Sequence of the second protein:
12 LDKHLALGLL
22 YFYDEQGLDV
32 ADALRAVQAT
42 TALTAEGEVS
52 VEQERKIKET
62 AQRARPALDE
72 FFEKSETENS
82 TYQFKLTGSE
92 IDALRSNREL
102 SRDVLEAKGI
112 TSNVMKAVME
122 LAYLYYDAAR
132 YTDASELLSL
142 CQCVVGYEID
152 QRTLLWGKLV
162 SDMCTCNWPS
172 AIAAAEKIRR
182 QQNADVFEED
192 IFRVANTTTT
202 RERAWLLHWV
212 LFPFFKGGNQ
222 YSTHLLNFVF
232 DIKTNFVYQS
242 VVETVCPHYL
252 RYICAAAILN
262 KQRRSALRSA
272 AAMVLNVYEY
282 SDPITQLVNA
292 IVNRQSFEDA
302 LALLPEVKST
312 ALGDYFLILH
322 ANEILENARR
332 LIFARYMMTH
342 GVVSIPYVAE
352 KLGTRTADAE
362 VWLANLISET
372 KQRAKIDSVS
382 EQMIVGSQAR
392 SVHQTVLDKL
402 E

The following describes two proteins that form a bound complex.

Sequence of the first protein:
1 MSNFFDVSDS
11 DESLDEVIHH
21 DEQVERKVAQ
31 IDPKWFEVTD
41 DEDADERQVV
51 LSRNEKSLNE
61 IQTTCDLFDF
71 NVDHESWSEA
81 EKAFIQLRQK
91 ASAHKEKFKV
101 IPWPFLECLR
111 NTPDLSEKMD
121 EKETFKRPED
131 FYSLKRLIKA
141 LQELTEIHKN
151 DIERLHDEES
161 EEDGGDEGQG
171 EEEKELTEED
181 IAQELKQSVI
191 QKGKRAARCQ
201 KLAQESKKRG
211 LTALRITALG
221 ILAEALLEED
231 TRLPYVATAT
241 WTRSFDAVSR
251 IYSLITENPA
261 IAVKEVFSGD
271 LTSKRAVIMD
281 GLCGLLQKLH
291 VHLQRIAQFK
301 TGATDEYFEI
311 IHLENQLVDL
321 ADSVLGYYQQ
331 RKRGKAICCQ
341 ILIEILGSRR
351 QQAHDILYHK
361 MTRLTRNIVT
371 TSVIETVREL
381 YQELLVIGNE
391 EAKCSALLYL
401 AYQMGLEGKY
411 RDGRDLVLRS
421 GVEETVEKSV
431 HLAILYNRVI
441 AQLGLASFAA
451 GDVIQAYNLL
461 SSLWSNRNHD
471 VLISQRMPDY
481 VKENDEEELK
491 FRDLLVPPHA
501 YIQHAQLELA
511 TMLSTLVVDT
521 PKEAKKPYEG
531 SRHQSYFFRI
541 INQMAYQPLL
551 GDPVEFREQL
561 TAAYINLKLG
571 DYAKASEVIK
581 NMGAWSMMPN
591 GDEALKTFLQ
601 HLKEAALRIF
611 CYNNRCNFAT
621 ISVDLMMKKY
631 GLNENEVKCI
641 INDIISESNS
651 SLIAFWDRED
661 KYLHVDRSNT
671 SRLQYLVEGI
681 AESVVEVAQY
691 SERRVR

Interface contacts:
Residue R414 in the first protein interacts with residue E280 in the second protein (closest heavy-atom distance 3.1 Å).
Residue A654 in the first protein contacts residue T340 in the second protein (closest heavy-atom distance 3.8 Å).
Residue R658 in the first protein contacts residue H341 in the second protein (closest heavy-atom distance 3.7 Å).
Residue S668 in the first protein is in contact with residue R391 in the second protein (closest heavy-atom distance 4.4 Å).
Residue R658 in the first protein contacts residue E299 in the second protein (closest heavy-atom distance 4.7 Å).
Residue I680 in the first protein contacts residue K400 in the second protein (closest heavy-atom distance 3.7 Å).
Residue D657 in the first protein interacts with residue V343 in the second protein (closest heavy-atom distance 4.2 Å).
Residue I680 in the first protein is in contact with residue V397 in the second protein (closest heavy-atom distance 3.9 Å).
Residue R411 in the first protein interacts with residue V278 in the second protein (closest heavy-atom distance 4.1 Å).
Residue L652 in the first protein is in contact with residue R391 in the second protein (closest heavy-atom distance 4.0 Å).
Residue S648 in the first protein is in contact with residue T340 in the second protein (closest heavy-atom distance 3.6 Å).
Residue A654 in the first protein interacts with residue H341 in the second protein (closest heavy-atom distance 4.0 Å).
Residue I653 in the first protein contacts residue R391 in the second protein (closest heavy-atom distance 4.4 Å).
Residue N642 in the first protein interacts with residue F298 in the second protein (closest heavy-atom distance 3.6 Å).
Residue F655 in the first protein contacts residue H341 in the second protein (closest heavy-atom distance 3.4 Å).
Residue L676 in the first protein interacts with residue V393 in the second protein (closest heavy-atom distance 4.1 Å).
Residue F655 in the first protein interacts with residue R391 in the second protein (closest heavy-atom distance 3.5 Å).
Residue D657 in the first protein is in contact with residue V344 in the second protein (closest heavy-atom distance 4.3 Å).
Residue F655 in the first protein interacts with residue V386 in the second protein (closest heavy-atom distance 4.0 Å).
Residue E659 in the first protein contacts residue V344 in the second protein (closest heavy-atom distance 3.3 Å).
Residue D643 in the first protein is in contact with residue R295 in the second protein (closest heavy-atom distance 3.3 Å).
Residue R411 in the first protein interacts with residue Y279 in the second protein (closest heavy-atom distance 2.3 Å).
Residue W656 in the first protein contacts residue G342 in the second protein (closest heavy-atom distance 3.3 Å).
Residue Y410 in the first protein interacts with residue Y279 in the second protein (closest heavy-atom distance 3.1 Å).
Residue S668 in the first protein is in contact with residue V393 in the second protein (closest heavy-atom distance 3.5 Å).
Residue R419 in the first protein interacts with residue T245 in the second protein (closest heavy-atom distance 4.0 Å).
Residue D415 in the first protein contacts residue E280 in the second protein (closest heavy-atom distance 3.3 Å).
Residue S646 in the first protein interacts with residue Q296 in the second protein (closest heavy-atom distance 3.9 Å).
Residue R414 in the first protein is in contact with residue V278 in the second protein (closest heavy-atom distance 4.4 Å).
Residue L676 in the first protein interacts with residue H394 in the second protein (closest heavy-atom distance 3.7 Å).
Residue S646 in the first protein interacts with residue R295 in the second protein (closest heavy-atom distance 3.9 Å).
Residue E647 in the first protein is in contact with residue Q296 in the second protein (closest heavy-atom distance 4.3 Å).
Residue I680 in the first protein contacts residue L401 in the second protein (closest heavy-atom distance 4.0 Å).
Residue N642 in the first protein interacts with residue Q296 in the second protein (closest heavy-atom distance 4.1 Å).
Residue E659 in the first protein contacts residue Y348 in the second protein (closest heavy-atom distance 3.5 Å).
Residue R672 in the first protein is in contact with residue H394 in the second protein (closest heavy-atom distance 3.9 Å).
Residue F655 in the first protein contacts residue T340 in the second protein (closest heavy-atom distance 4.3 Å).
Residue D643 in the first protein interacts with residue Q296 in the second protein (closest heavy-atom distance 3.4 Å).
Residue D666 in the first protein interacts with residue R391 in the second protein (closest heavy-atom distance 3.5 Å).
Residue K409 in the first protein interacts with residue Y279 in the second protein (closest heavy-atom distance 3.7 Å).
Residue K638 in the first protein contacts residue S297 in the second protein (closest heavy-atom distance 4.6 Å).
Residue W656 in the first protein is in contact with residue H341 in the second protein (closest heavy-atom distance 3.5 Å).
Residue R658 in the first protein interacts with residue Y348 in the second protein (closest heavy-atom distance 4.1 Å).
Residue F655 in the first protein is in contact with residue S388 in the second protein (closest heavy-atom distance 4.2 Å).
Residue C639 in the first protein contacts residue D300 in the second protein (closest heavy-atom distance 4.2 Å).
Residue N642 in the first protein interacts with residue S297 in the second protein (closest heavy-atom distance 3.7 Å).
Residue D415 in the first protein contacts residue Y279 in the second protein (closest heavy-atom distance 4.7 Å).
Residue F655 in the first protein contacts residue V343 in the second protein (closest heavy-atom distance 4.2 Å).
Residue S683 in the first protein contacts residue L401 in the second protein (closest heavy-atom distance 3.7 Å).
Residue K638 in the first protein is in contact with residue E299 in the second protein (closest heavy-atom distance 3.4 Å).
Residue L652 in the first protein interacts with residue A390 in the second protein (closest heavy-atom distance 4.0 Å).
Residue L676 in the first protein is in contact with residue V397 in the second protein (closest heavy-atom distance 3.9 Å).
Residue E659 in the first protein contacts residue Y337 in the second protein (closest heavy-atom distance 3.2 Å).
Residue R658 in the first protein contacts residue Y337 in the second protein (closest heavy-atom distance 3.2 Å).
Residue E659 in the first protein is in contact with residue H341 in the second protein (closest heavy-atom distance 4.7 Å).
Residue C639 in the first protein interacts with residue S297 in the second protein (closest heavy-atom distance 3.4 Å).
Residue V665 in the first protein interacts with residue R391 in the second protein (closest heavy-atom distance 4.6 Å).
Residue D643 in the first protein is in contact with residue S297 in the second protein (closest heavy-atom distance 3.0 Å).
Residue R414 in the first protein interacts with residue Y279 in the second protein (closest heavy-atom distance 4.7 Å).
Residue R667 in the first protein is in contact with residue R391 in the second protein (closest heavy-atom distance 3.7 Å).